Interface contacts:
Residue F600 in the second protein contacts residue F905 in the first protein (closest heavy-atom distance 3.5 Å).
Residue R859 in the second protein is in contact with residue P318 in the first protein (closest heavy-atom distance 4.0 Å).
Residue G563 in the second protein contacts residue E917 in the first protein (closest heavy-atom distance 3.4 Å).
Residue R566 in the second protein interacts with residue E917 in the first protein (closest heavy-atom distance 2.9 Å).
Residue P893 in the second protein interacts with residue L902 in the first protein (closest heavy-atom distance 3.6 Å).
Residue Y541 in the second protein interacts with residue S228 in the first protein (closest heavy-atom distance 4.1 Å).
Residue Q780 in the second protein contacts residue S316 in the first protein (closest heavy-atom distance 3.1 Å).
Residue S892 in the second protein interacts with residue L902 in the first protein (closest heavy-atom distance 2.3 Å).
Residue I772 in the second protein is in contact with residue V310 in the first protein (closest heavy-atom distance 4.0 Å).
Residue T775 in the second protein contacts residue Y314 in the first protein (closest heavy-atom distance 3.8 Å).
Residue Y876 in the second protein contacts residue I299 in the first protein (closest heavy-atom distance 4.0 Å).
Residue F863 in the second protein is in contact with residue L306 in the first protein (closest heavy-atom distance 4.2 Å).
Residue Q780 in the second protein contacts residue Y314 in the first protein (closest heavy-atom distance 3.1 Å).
Residue T576 in the second protein contacts residue S913 in the first protein (closest heavy-atom distance 4.1 Å).
Residue I870 in the second protein interacts with residue L306 in the first protein (closest heavy-atom distance 3.2 Å).
Residue T576 in the second protein contacts residue Q910 in the first protein (closest heavy-atom distance 3.8 Å).
Residue Q788 in the second protein interacts with residue I319 in the first protein (closest heavy-atom distance 3.7 Å).
Residue G785 in the second protein is in contact with residue F313 in the first protein (closest heavy-atom distance 3.8 Å).
Residue C869 in the second protein is in contact with residue I302 in the first protein (closest heavy-atom distance 3.9 Å).
Residue Y579 in the second protein is in contact with residue H916 in the first protein (closest heavy-atom distance 3.9 Å).
Residue R859 in the second protein interacts with residue I319 in the first protein (closest heavy-atom distance 3.6 Å).
Residue A603 in the second protein is in contact with residue F905 in the first protein (closest heavy-atom distance 4.2 Å).
Residue Y541 in the second protein interacts with residue G232 in the first protein (closest heavy-atom distance 3.5 Å).
Residue R859 in the second protein is in contact with residue F313 in the first protein (closest heavy-atom distance 3.7 Å).
Residue A779 in the second protein is in contact with residue Y314 in the first protein (closest heavy-atom distance 4.0 Å).
Residue Y579 in the second protein interacts with residue V912 in the first protein (closest heavy-atom distance 3.3 Å).
Residue I862 in the second protein interacts with residue W309 in the first protein (closest heavy-atom distance 3.0 Å).
Residue R859 in the second protein contacts residue I322 in the first protein (closest heavy-atom distance 4.0 Å).
Residue R566 in the second protein is in contact with residue S913 in the first protein (closest heavy-atom distance 2.9 Å).
Residue T776 in the second protein contacts residue Y314 in the first protein (closest heavy-atom distance 4.0 Å).
Residue T776 in the second protein is in contact with residue F313 in the first protein (closest heavy-atom distance 3.8 Å).
Residue R570 in the second protein contacts residue E233 in the first protein (closest heavy-atom distance 4.0 Å).
Residue Q571 in the second protein interacts with residue E233 in the first protein (closest heavy-atom distance 3.5 Å).
Residue Y876 in the second protein contacts residue T295 in the first protein (closest heavy-atom distance 3.4 Å).
Residue F600 in the second protein is in contact with residue V912 in the first protein (closest heavy-atom distance 2.6 Å).
Residue N577 in the second protein interacts with residue Q910 in the first protein (closest heavy-atom distance 3.5 Å).
Residue I877 in the second protein interacts with residue I299 in the first protein (closest heavy-atom distance 3.6 Å).
Residue I786 in the second protein is in contact with residue F313 in the first protein (closest heavy-atom distance 3.8 Å).
Residue F600 in the second protein contacts residue L909 in the first protein (closest heavy-atom distance 3.8 Å).
Residue R566 in the second protein contacts residue T914 in the first protein (closest heavy-atom distance 3.7 Å).
Residue I870 in the second protein is in contact with residue I302 in the first protein (closest heavy-atom distance 4.1 Å).
Residue F863 in the second protein contacts residue F313 in the first protein (closest heavy-atom distance 3.4 Å).
Residue Y541 in the second protein is in contact with residue T231 in the first protein (closest heavy-atom distance 3.2 Å).
Residue I870 in the second protein interacts with residue F303 in the first protein (closest heavy-atom distance 4.1 Å).
Residue V562 in the second protein contacts residue E917 in the first protein (closest heavy-atom distance 2.9 Å).
Residue R583 in the second protein contacts residue Q920 in the first protein (closest heavy-atom distance 3.5 Å).
Residue Y579 in the second protein is in contact with residue L909 in the first protein (closest heavy-atom distance 2.9 Å).
Residue Q788 in the second protein contacts residue P318 in the first protein (closest heavy-atom distance 3.9 Å).
Residue N577 in the second protein interacts with residue S913 in the first protein (closest heavy-atom distance 3.6 Å).
Residue R583 in the second protein is in contact with residue H916 in the first protein (closest heavy-atom distance 3.2 Å).
Residue Y579 in the second protein is in contact with residue S913 in the first protein (closest heavy-atom distance 3.6 Å).
Residue Q571 in the second protein interacts with residue G232 in the first protein (closest heavy-atom distance 3.5 Å).
Residue F863 in the second protein interacts with residue V310 in the first protein (closest heavy-atom distance 3.6 Å).
Residue I772 in the second protein interacts with residue Y314 in the first protein (closest heavy-atom distance 3.9 Å).
Residue D599 in the second protein is in contact with residue F905 in the first protein (closest heavy-atom distance 2.9 Å).
Residue R859 in the second protein contacts residue N317 in the first protein (closest heavy-atom distance 2.9 Å).
Residue I578 in the second protein contacts residue S913 in the first protein (closest heavy-atom distance 3.4 Å).
Residue G784 in the second protein contacts residue S316 in the first protein (closest heavy-atom distance 2.8 Å).
Residue R570 in the second protein is in contact with residue L235 in the first protein (closest heavy-atom distance 2.7 Å).
Residue N577 in the second protein contacts residue L909 in the first protein (closest heavy-atom distance 3.0 Å).

Sequence of the first protein:
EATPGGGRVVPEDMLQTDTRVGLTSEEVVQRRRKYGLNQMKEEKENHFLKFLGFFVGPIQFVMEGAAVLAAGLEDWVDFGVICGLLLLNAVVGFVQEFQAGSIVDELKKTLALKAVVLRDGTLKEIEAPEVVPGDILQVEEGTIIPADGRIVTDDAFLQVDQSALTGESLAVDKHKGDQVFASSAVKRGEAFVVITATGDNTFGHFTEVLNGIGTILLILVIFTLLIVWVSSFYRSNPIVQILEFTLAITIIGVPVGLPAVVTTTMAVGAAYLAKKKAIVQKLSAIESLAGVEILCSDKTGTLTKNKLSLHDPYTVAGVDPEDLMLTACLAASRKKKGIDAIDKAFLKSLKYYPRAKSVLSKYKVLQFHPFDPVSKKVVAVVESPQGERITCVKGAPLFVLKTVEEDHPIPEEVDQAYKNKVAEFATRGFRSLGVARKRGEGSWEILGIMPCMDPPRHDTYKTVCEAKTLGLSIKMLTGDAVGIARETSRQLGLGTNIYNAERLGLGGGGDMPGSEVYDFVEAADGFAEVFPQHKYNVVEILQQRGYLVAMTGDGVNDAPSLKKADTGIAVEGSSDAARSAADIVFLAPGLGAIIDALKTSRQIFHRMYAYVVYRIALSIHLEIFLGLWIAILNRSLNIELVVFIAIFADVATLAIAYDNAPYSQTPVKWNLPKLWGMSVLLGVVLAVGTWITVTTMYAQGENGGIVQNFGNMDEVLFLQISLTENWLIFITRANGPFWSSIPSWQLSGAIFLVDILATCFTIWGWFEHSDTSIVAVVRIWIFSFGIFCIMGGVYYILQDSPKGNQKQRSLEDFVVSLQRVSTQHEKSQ

The following describes two proteins that form a bound complex.

Sequence of the second protein:
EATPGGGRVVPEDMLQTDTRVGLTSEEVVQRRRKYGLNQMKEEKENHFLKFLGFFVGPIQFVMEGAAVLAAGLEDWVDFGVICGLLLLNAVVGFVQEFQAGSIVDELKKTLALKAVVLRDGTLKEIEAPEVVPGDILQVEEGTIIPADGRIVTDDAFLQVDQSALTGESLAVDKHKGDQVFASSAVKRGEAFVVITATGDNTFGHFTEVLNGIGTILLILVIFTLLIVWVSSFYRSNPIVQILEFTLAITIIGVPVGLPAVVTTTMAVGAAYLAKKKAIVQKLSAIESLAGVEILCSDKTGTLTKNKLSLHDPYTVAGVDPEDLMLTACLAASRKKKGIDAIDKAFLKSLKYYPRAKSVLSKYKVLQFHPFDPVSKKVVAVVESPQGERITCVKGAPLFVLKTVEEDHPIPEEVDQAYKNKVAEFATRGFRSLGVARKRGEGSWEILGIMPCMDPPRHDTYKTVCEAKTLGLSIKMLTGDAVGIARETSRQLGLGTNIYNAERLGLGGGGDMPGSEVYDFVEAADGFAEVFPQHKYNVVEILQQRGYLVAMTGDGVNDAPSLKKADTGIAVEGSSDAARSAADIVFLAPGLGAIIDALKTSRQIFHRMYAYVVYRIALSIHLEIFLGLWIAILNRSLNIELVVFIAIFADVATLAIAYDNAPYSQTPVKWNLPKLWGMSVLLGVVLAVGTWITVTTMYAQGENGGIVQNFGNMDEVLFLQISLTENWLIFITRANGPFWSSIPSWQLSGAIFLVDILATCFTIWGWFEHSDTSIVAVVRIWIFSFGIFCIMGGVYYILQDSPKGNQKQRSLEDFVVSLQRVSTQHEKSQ